Sequence of the first protein:
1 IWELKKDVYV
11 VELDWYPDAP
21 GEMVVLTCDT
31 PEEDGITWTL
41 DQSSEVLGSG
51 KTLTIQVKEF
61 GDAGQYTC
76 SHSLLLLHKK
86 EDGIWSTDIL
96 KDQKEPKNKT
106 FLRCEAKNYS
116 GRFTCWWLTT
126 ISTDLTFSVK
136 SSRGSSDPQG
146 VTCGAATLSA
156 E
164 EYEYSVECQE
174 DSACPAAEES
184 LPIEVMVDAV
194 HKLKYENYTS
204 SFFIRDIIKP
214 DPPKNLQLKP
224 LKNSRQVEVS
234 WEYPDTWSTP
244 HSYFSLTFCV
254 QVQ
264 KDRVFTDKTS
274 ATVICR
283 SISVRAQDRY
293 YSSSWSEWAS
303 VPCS

Sequence of the second protein:
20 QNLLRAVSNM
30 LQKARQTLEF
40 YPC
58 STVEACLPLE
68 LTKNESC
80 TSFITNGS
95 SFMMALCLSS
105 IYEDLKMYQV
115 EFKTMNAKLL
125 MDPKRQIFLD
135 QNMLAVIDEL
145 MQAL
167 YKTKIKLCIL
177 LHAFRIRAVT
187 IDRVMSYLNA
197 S

Contacts between the two chains:
Residue S245 in the first protein contacts residue R189 in the second protein (closest heavy-atom distance 4.0 Å).
Residue Y293 in the first protein contacts residue V185 in the second protein (closest heavy-atom distance 3.6 Å).
Residue Y246 in the first protein contacts residue Y193 in the second protein (closest heavy-atom distance 4.3 Å).
Residue S245 in the first protein interacts with residue A196 in the second protein (closest heavy-atom distance 3.6 Å).
Residue E181 in the first protein interacts with residue R183 in the second protein (closest heavy-atom distance 2.5 Å).
Residue S245 in the first protein is in contact with residue S192 in the second protein (closest heavy-atom distance 2.4 Å).
Residue R208 in the first protein contacts residue I182 in the second protein (closest heavy-atom distance 3.2 Å).
Residue Y246 in the first protein contacts residue S192 in the second protein (closest heavy-atom distance 4.6 Å).
Residue C177 in the first protein interacts with residue C74 in the second protein (closest heavy-atom distance 2.1 Å).
Residue C177 in the first protein interacts with residue S73 in the second protein (closest heavy-atom distance 3.3 Å).
Residue A176 in the first protein contacts residue S73 in the second protein (closest heavy-atom distance 3.7 Å).
Residue Y246 in the first protein contacts residue T186 in the second protein (closest heavy-atom distance 4.5 Å).
Residue D290 in the first protein interacts with residue R34 in the second protein (closest heavy-atom distance 3.3 Å).
Residue R291 in the first protein interacts with residue R34 in the second protein (closest heavy-atom distance 3.4 Å).
Residue Y246 in the first protein contacts residue P65 in the second protein (closest heavy-atom distance 3.5 Å).
Residue Y293 in the first protein is in contact with residue R181 in the second protein (closest heavy-atom distance 3.3 Å).
Residue E182 in the first protein is in contact with residue I182 in the second protein (closest heavy-atom distance 4.2 Å).
Residue F247 in the first protein is in contact with residue L68 in the second protein (closest heavy-atom distance 4.1 Å).
Residue P178 in the first protein is in contact with residue C74 in the second protein (closest heavy-atom distance 3.7 Å).
Residue T242 in the first protein contacts residue L68 in the second protein (closest heavy-atom distance 3.6 Å).
Residue S175 in the first protein is in contact with residue S73 in the second protein (closest heavy-atom distance 3.4 Å).
Residue Y246 in the first protein is in contact with residue R189 in the second protein (closest heavy-atom distance 3.2 Å).
Residue D290 in the first protein interacts with residue R189 in the second protein (closest heavy-atom distance 4.5 Å).
Residue Y292 in the first protein is in contact with residue V185 in the second protein (closest heavy-atom distance 3.9 Å).
Residue S245 in the first protein interacts with residue Y193 in the second protein (closest heavy-atom distance 3.3 Å).
Residue Y292 in the first protein interacts with residue L30 in the second protein (closest heavy-atom distance 4.0 Å).
Residue Y246 in the first protein contacts residue V60 in the second protein (closest heavy-atom distance 4.4 Å).
Residue S248 in the first protein contacts residue R189 in the second protein (closest heavy-atom distance 4.3 Å).
Residue A180 in the first protein contacts residue V60 in the second protein (closest heavy-atom distance 4.6 Å).
Residue E181 in the first protein contacts residue V60 in the second protein (closest heavy-atom distance 3.8 Å).
Residue A179 in the first protein interacts with residue L64 in the second protein (closest heavy-atom distance 3.8 Å).
Residue E181 in the first protein contacts residue I182 in the second protein (closest heavy-atom distance 3.9 Å).
Residue Q289 in the first protein interacts with residue R34 in the second protein (closest heavy-atom distance 3.4 Å).
Residue A179 in the first protein contacts residue L68 in the second protein (closest heavy-atom distance 3.4 Å).
Residue Y246 in the first protein is in contact with residue C63 in the second protein (closest heavy-atom distance 4.5 Å).
Residue A176 in the first protein is in contact with residue N71 in the second protein (closest heavy-atom distance 4.3 Å).
Residue S295 in the first protein interacts with residue R34 in the second protein (closest heavy-atom distance 3.5 Å).
Residue F247 in the first protein is in contact with residue R189 in the second protein (closest heavy-atom distance 3.6 Å).
Residue Y292 in the first protein is in contact with residue R34 in the second protein (closest heavy-atom distance 3.0 Å).
Residue Y292 in the first protein interacts with residue R189 in the second protein (closest heavy-atom distance 3.5 Å).
Residue Y293 in the first protein is in contact with residue R189 in the second protein (closest heavy-atom distance 4.0 Å).
Residue P178 in the first protein is in contact with residue N71 in the second protein (closest heavy-atom distance 4.1 Å).
Residue P243 in the first protein is in contact with residue L68 in the second protein (closest heavy-atom distance 3.9 Å).
Residue Y293 in the first protein contacts residue R34 in the second protein (closest heavy-atom distance 2.5 Å).
Residue P243 in the first protein interacts with residue P65 in the second protein (closest heavy-atom distance 3.8 Å).
Residue Y292 in the first protein contacts residue R181 in the second protein (closest heavy-atom distance 3.1 Å).
Residue P178 in the first protein is in contact with residue L68 in the second protein (closest heavy-atom distance 4.6 Å).
Residue T250 in the first protein is in contact with residue R34 in the second protein (closest heavy-atom distance 4.2 Å).
Residue Y114 in the first protein contacts residue R189 in the second protein (closest heavy-atom distance 2.8 Å).
Residue S248 in the first protein is in contact with residue S192 in the second protein (closest heavy-atom distance 3.6 Å).
Residue Y246 in the first protein interacts with residue V190 in the second protein (closest heavy-atom distance 4.3 Å).
Residue S245 in the first protein interacts with residue N85 in the second protein (closest heavy-atom distance 4.3 Å).
Residue Y292 in the first protein interacts with residue D188 in the second protein (closest heavy-atom distance 2.7 Å).
Residue E181 in the first protein is in contact with residue T186 in the second protein (closest heavy-atom distance 2.6 Å).
Residue Y293 in the first protein interacts with residue I182 in the second protein (closest heavy-atom distance 3.7 Å).
Residue R291 in the first protein interacts with residue S27 in the second protein (closest heavy-atom distance 4.1 Å).
Residue S294 in the first protein is in contact with residue R34 in the second protein (closest heavy-atom distance 3.2 Å).
Residue P243 in the first protein contacts residue E67 in the second protein (closest heavy-atom distance 3.5 Å).
Residue A179 in the first protein contacts residue V60 in the second protein (closest heavy-atom distance 3.4 Å).
Residue P243 in the first protein is in contact with residue Y193 in the second protein (closest heavy-atom distance 4.0 Å).

The following describes two proteins that form a bound complex.